Sequence of the first protein:
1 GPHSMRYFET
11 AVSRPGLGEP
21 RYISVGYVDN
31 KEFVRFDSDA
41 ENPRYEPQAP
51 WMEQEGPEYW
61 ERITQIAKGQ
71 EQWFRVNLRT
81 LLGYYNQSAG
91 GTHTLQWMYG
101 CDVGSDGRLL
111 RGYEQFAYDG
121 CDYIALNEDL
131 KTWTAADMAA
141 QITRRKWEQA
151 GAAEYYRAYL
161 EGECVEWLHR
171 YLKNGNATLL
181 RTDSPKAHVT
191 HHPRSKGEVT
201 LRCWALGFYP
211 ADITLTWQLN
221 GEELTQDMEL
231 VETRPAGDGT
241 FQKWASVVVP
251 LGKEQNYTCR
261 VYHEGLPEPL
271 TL

Contacts between the two chains:
Residue I124 in the first protein contacts residue L9 in the second protein (closest heavy-atom distance 3.9 Å).
Residue L81 in the first protein is in contact with residue L9 in the second protein (closest heavy-atom distance 4.3 Å).
Residue Y45 in the first protein contacts residue L2 in the second protein (closest heavy-atom distance 2.4 Å).
Residue T80 in the first protein interacts with residue L9 in the second protein (closest heavy-atom distance 4.2 Å).
Residue R62 in the first protein contacts residue Q1 in the second protein (closest heavy-atom distance 1.8 Å).
Residue Y99 in the first protein contacts residue S3 in the second protein (closest heavy-atom distance 4.0 Å).
Residue Y7 in the first protein interacts with residue Q1 in the second protein (closest heavy-atom distance 2.5 Å).
Residue I63 in the first protein contacts residue Q1 in the second protein (closest heavy-atom distance 4.6 Å).
Residue W147 in the first protein contacts residue D8 in the second protein (closest heavy-atom distance 3.4 Å).
Residue Y84 in the first protein contacts residue L9 in the second protein (closest heavy-atom distance 4.5 Å).
Residue A152 in the first protein interacts with residue F7 in the second protein (closest heavy-atom distance 3.8 Å).
Residue E9 in the first protein is in contact with residue L2 in the second protein (closest heavy-atom distance 3.9 Å).
Residue W97 in the first protein is in contact with residue S3 in the second protein (closest heavy-atom distance 4.0 Å).
Residue Y159 in the first protein contacts residue S3 in the second protein (closest heavy-atom distance 3.5 Å).
Residue E163 in the first protein interacts with residue Q1 in the second protein (closest heavy-atom distance 2.9 Å).
Residue W73 in the first protein interacts with residue F5 in the second protein (closest heavy-atom distance 2.5 Å).
Residue Y22 in the first protein interacts with residue L2 in the second protein (closest heavy-atom distance 3.9 Å).
Residue W73 in the first protein interacts with residue D8 in the second protein (closest heavy-atom distance 3.5 Å).
Residue Y155 in the first protein is in contact with residue S3 in the second protein (closest heavy-atom distance 4.8 Å).
Residue Y155 in the first protein interacts with residue P6 in the second protein (closest heavy-atom distance 2.8 Å).
Residue Y156 in the first protein is in contact with residue F7 in the second protein (closest heavy-atom distance 4.1 Å).
Residue W73 in the first protein contacts residue P6 in the second protein (closest heavy-atom distance 3.3 Å).
Residue F116 in the first protein contacts residue L9 in the second protein (closest heavy-atom distance 3.9 Å).
Residue W97 in the first protein interacts with residue F5 in the second protein (closest heavy-atom distance 3.0 Å).
Residue I66 in the first protein interacts with residue L2 in the second protein (closest heavy-atom distance 3.0 Å).
Residue L95 in the first protein is in contact with residue L9 in the second protein (closest heavy-atom distance 4.3 Å).
Residue E114 in the first protein contacts residue F5 in the second protein (closest heavy-atom distance 4.7 Å).
Residue Y123 in the first protein contacts residue L9 in the second protein (closest heavy-atom distance 3.7 Å).
Residue A67 in the first protein interacts with residue L2 in the second protein (closest heavy-atom distance 4.3 Å).
Residue Y155 in the first protein interacts with residue P4 in the second protein (closest heavy-atom distance 2.7 Å).
Residue W73 in the first protein is in contact with residue F7 in the second protein (closest heavy-atom distance 2.9 Å).
Residue N77 in the first protein interacts with residue L9 in the second protein (closest heavy-atom distance 2.9 Å).
Residue I66 in the first protein is in contact with residue S3 in the second protein (closest heavy-atom distance 3.8 Å).
Residue V76 in the first protein contacts residue D8 in the second protein (closest heavy-atom distance 3.2 Å).
Residue N77 in the first protein interacts with residue F7 in the second protein (closest heavy-atom distance 4.6 Å).
Residue G151 in the first protein interacts with residue F7 in the second protein (closest heavy-atom distance 4.4 Å).
Residue Y156 in the first protein interacts with residue F5 in the second protein (closest heavy-atom distance 2.1 Å).
Residue Q70 in the first protein is in contact with residue F5 in the second protein (closest heavy-atom distance 2.8 Å).
Residue F116 in the first protein contacts residue F5 in the second protein (closest heavy-atom distance 3.0 Å).
Residue W73 in the first protein contacts residue L9 in the second protein (closest heavy-atom distance 3.8 Å).
Residue Q70 in the first protein contacts residue S3 in the second protein (closest heavy-atom distance 2.4 Å).
Residue W147 in the first protein interacts with residue L9 in the second protein (closest heavy-atom distance 3.4 Å).
Residue W147 in the first protein contacts residue F5 in the second protein (closest heavy-atom distance 4.1 Å).
Residue S24 in the first protein contacts residue L2 in the second protein (closest heavy-atom distance 4.4 Å).
Residue Y155 in the first protein contacts residue F7 in the second protein (closest heavy-atom distance 2.9 Å).
Residue Q70 in the first protein interacts with residue P4 in the second protein (closest heavy-atom distance 3.2 Å).
Residue Y7 in the first protein interacts with residue L2 in the second protein (closest heavy-atom distance 3.6 Å).
Residue Y155 in the first protein is in contact with residue F5 in the second protein (closest heavy-atom distance 4.1 Å).
Residue Y171 in the first protein is in contact with residue Q1 in the second protein (closest heavy-atom distance 2.6 Å).
Residue M5 in the first protein is in contact with residue Q1 in the second protein (closest heavy-atom distance 4.7 Å).
Residue N77 in the first protein is in contact with residue D8 in the second protein (closest heavy-atom distance 3.6 Å).
Residue W147 in the first protein contacts residue F7 in the second protein (closest heavy-atom distance 3.6 Å).
Residue W167 in the first protein is in contact with residue Q1 in the second protein (closest heavy-atom distance 3.4 Å).
Residue A150 in the first protein is in contact with residue F7 in the second protein (closest heavy-atom distance 3.0 Å).
Residue Y159 in the first protein is in contact with residue Q1 in the second protein (closest heavy-atom distance 3.2 Å).
Residue T143 in the first protein interacts with residue L9 in the second protein (closest heavy-atom distance 3.4 Å).
Residue I66 in the first protein contacts residue P4 in the second protein (closest heavy-atom distance 3.9 Å).
Residue Y59 in the first protein interacts with residue Q1 in the second protein (closest heavy-atom distance 3.7 Å).
Residue Y99 in the first protein contacts residue L2 in the second protein (closest heavy-atom distance 3.6 Å).
Residue I63 in the first protein is in contact with residue L2 in the second protein (closest heavy-atom distance 3.4 Å).

Sequence of the second protein:
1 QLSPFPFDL

The following describes two proteins that form a bound complex.